Sequence of chain A:
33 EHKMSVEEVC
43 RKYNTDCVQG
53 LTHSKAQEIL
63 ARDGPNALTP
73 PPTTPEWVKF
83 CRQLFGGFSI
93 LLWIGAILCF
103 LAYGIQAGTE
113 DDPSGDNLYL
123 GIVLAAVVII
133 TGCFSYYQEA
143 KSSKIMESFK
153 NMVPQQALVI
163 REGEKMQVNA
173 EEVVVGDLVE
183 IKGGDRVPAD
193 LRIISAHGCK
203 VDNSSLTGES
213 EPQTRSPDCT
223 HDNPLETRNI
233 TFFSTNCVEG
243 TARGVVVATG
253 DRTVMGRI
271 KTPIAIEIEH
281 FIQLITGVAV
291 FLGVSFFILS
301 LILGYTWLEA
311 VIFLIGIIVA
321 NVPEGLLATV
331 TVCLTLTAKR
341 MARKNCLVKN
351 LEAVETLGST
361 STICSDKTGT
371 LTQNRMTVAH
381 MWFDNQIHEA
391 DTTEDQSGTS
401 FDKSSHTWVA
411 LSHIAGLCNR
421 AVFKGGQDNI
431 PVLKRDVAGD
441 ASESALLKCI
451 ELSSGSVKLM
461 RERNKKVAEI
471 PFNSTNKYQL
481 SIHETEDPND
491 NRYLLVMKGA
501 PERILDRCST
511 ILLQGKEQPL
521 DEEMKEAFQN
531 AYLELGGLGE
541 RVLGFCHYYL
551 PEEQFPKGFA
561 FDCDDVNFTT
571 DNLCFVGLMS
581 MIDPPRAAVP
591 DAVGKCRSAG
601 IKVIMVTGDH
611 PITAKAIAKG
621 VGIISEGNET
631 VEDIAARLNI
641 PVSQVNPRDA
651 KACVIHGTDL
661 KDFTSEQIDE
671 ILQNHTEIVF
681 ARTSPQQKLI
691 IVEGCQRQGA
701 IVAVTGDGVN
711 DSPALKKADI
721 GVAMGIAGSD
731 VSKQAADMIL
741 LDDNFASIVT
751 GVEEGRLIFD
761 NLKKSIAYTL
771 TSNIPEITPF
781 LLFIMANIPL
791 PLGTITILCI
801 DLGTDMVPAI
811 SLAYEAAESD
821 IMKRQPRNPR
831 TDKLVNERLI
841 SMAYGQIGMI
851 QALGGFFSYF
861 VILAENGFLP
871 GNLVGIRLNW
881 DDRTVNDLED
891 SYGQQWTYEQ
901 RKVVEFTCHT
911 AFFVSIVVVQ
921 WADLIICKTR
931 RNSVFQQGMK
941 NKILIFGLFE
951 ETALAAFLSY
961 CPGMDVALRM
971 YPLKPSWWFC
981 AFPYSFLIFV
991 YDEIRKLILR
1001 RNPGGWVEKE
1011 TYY

Sequence of chain B:
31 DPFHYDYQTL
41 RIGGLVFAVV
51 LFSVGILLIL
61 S

Residue-level contacts at the interface:
Residue F946 in chain A is in contact with residue I59 in chain B (closest heavy-atom distance 3.6 Å).
Residue T952 in chain A interacts with residue L51 in chain B (closest heavy-atom distance 3.5 Å).
Residue I943 in chain A interacts with residue I59 in chain B (closest heavy-atom distance 4.1 Å).
Residue I945 in chain A contacts residue L58 in chain B (closest heavy-atom distance 3.8 Å).
Residue K942 in chain A interacts with residue L58 in chain B (closest heavy-atom distance 3.3 Å).
Residue A956 in chain A contacts residue G44 in chain B (closest heavy-atom distance 4.5 Å).
Residue P972 in chain A is in contact with residue R41 in chain B (closest heavy-atom distance 3.3 Å).
Residue D965 in chain A contacts residue R41 in chain B (closest heavy-atom distance 4.2 Å).
Residue W978 in chain A contacts residue F47 in chain B (closest heavy-atom distance 4.7 Å).
Residue F957 in chain A contacts residue L45 in chain B (closest heavy-atom distance 4.1 Å).
Residue F949 in chain A is in contact with residue G55 in chain B (closest heavy-atom distance 3.9 Å).
Residue A956 in chain A interacts with residue A48 in chain B (closest heavy-atom distance 3.8 Å).
Residue G963 in chain A contacts residue R41 in chain B (closest heavy-atom distance 4.2 Å).
Residue Y960 in chain A is in contact with residue L40 in chain B (closest heavy-atom distance 3.9 Å).
Residue P975 in chain A contacts residue L40 in chain B (closest heavy-atom distance 3.5 Å).
Residue Y960 in chain A interacts with residue R41 in chain B (closest heavy-atom distance 3.2 Å).
Residue F949 in chain A interacts with residue L58 in chain B (closest heavy-atom distance 4.6 Å).
Residue S959 in chain A contacts residue R41 in chain B (closest heavy-atom distance 4.4 Å).
Residue Y960 in chain A interacts with residue G44 in chain B (closest heavy-atom distance 3.4 Å).
Residue A953 in chain A interacts with residue F52 in chain B (closest heavy-atom distance 4.1 Å).
Residue C961 in chain A contacts residue L45 in chain B (closest heavy-atom distance 3.9 Å).
Residue A953 in chain A is in contact with residue A48 in chain B (closest heavy-atom distance 3.9 Å).
Residue E950 in chain A is in contact with residue F52 in chain B (closest heavy-atom distance 3.0 Å).
Residue F946 in chain A interacts with residue L58 in chain B (closest heavy-atom distance 4.6 Å).
Residue Y960 in chain A contacts residue L45 in chain B (closest heavy-atom distance 3.9 Å).
Residue A953 in chain A is in contact with residue L51 in chain B (closest heavy-atom distance 4.2 Å).
Residue E950 in chain A interacts with residue I56 in chain B (closest heavy-atom distance 3.7 Å).
Residue P972 in chain A interacts with residue Y37 in chain B (closest heavy-atom distance 4.4 Å).
Residue K974 in chain A interacts with residue L40 in chain B (closest heavy-atom distance 3.6 Å).
Residue A956 in chain A interacts with residue F47 in chain B (closest heavy-atom distance 3.9 Å).
Residue E950 in chain A is in contact with residue G55 in chain B (closest heavy-atom distance 3.7 Å).
Residue P962 in chain A interacts with residue R41 in chain B (closest heavy-atom distance 3.5 Å).
Residue F946 in chain A interacts with residue I56 in chain B (closest heavy-atom distance 4.2 Å).
Residue P962 in chain A contacts residue L45 in chain B (closest heavy-atom distance 3.7 Å).
Residue K942 in chain A interacts with residue I59 in chain B (closest heavy-atom distance 4.2 Å).
Residue K974 in chain A contacts residue D36 in chain B (closest heavy-atom distance 2.6 Å).
Residue F946 in chain A contacts residue G55 in chain B (closest heavy-atom distance 3.3 Å).
Residue K942 in chain A contacts residue S61 in chain B (closest heavy-atom distance 4.1 Å).
Residue K974 in chain A contacts residue Y37 in chain B (closest heavy-atom distance 3.1 Å).
Residue F957 in chain A contacts residue A48 in chain B (closest heavy-atom distance 4.0 Å).
Residue L973 in chain A is in contact with residue L40 in chain B (closest heavy-atom distance 3.6 Å).
Residue C961 in chain A interacts with residue R41 in chain B (closest heavy-atom distance 3.5 Å).
Residue T952 in chain A is in contact with residue F47 in chain B (closest heavy-atom distance 4.6 Å).
Residue F949 in chain A interacts with residue V54 in chain B (closest heavy-atom distance 3.5 Å).
Residue F949 in chain A is in contact with residue L51 in chain B (closest heavy-atom distance 3.6 Å).

The following describes two proteins that form a bound complex.